Residue-level contacts at the interface:
Residue P1338 in the first protein interacts with residue Q48 in the second protein (closest heavy-atom distance 3.3 Å).
Residue R1332 in the first protein is in contact with residue L37 in the second protein (closest heavy-atom distance 3.9 Å).
Residue K879 in the first protein contacts residue L45 in the second protein (closest heavy-atom distance 3.8 Å).
Residue Y1353 in the first protein is in contact with residue Q47 in the second protein (closest heavy-atom distance 3.2 Å).
Residue E1318 in the first protein is in contact with residue R53 in the second protein (closest heavy-atom distance 3.2 Å).
Residue E1330 in the first protein interacts with residue R64 in the second protein (closest heavy-atom distance 2.6 Å).
Residue L1325 in the first protein is in contact with residue F57 in the second protein (closest heavy-atom distance 3.5 Å).
Residue A512 in the first protein is in contact with residue S40 in the second protein (closest heavy-atom distance 3.5 Å).
Residue R1336 in the first protein contacts residue R53 in the second protein (closest heavy-atom distance 2.5 Å).
Residue L1341 in the first protein is in contact with residue Q47 in the second protein (closest heavy-atom distance 3.9 Å).
Residue P1338 in the first protein is in contact with residue L50 in the second protein (closest heavy-atom distance 3.8 Å).
Residue H1337 in the first protein contacts residue G49 in the second protein (closest heavy-atom distance 2.8 Å).
Residue F507 in the first protein contacts residue E42 in the second protein (closest heavy-atom distance 3.9 Å).
Residue K879 in the first protein contacts residue E42 in the second protein (closest heavy-atom distance 3.6 Å).
Residue L1334 in the first protein contacts residue R53 in the second protein (closest heavy-atom distance 3.1 Å).
Residue S1352 in the first protein contacts residue Q47 in the second protein (closest heavy-atom distance 3.0 Å).
Residue L1333 in the first protein interacts with residue Q48 in the second protein (closest heavy-atom distance 3.4 Å).
Residue E878 in the first protein is in contact with residue Q48 in the second protein (closest heavy-atom distance 2.5 Å).
Residue R503 in the first protein contacts residue M38 in the second protein (closest heavy-atom distance 3.9 Å).
Residue E1330 in the first protein is in contact with residue L60 in the second protein (closest heavy-atom distance 3.6 Å).
Residue N505 in the first protein contacts residue S40 in the second protein (closest heavy-atom distance 3.3 Å).
Residue T508 in the first protein interacts with residue L45 in the second protein (closest heavy-atom distance 3.9 Å).
Residue H1313 in the first protein contacts residue Q47 in the second protein (closest heavy-atom distance 3.0 Å).
Residue Y1353 in the first protein is in contact with residue L45 in the second protein (closest heavy-atom distance 3.8 Å).
Residue L1333 in the first protein is in contact with residue L50 in the second protein (closest heavy-atom distance 2.9 Å).
Residue F507 in the first protein interacts with residue S41 in the second protein (closest heavy-atom distance 3.3 Å).
Residue E1318 in the first protein is in contact with residue P54 in the second protein (closest heavy-atom distance 3.2 Å).
Residue R1336 in the first protein contacts residue C46 in the second protein (closest heavy-atom distance 3.6 Å).
Residue N505 in the first protein interacts with residue T44 in the second protein (closest heavy-atom distance 2.6 Å).
Residue P1329 in the first protein contacts residue E34 in the second protein (closest heavy-atom distance 3.9 Å).
Residue P880 in the first protein contacts residue L45 in the second protein (closest heavy-atom distance 3.4 Å).
Residue K879 in the first protein is in contact with residue N3 in the second protein (closest heavy-atom distance 3.3 Å).
Residue L1322 in the first protein is in contact with residue F57 in the second protein (closest heavy-atom distance 3.8 Å).
Residue E1330 in the first protein interacts with residue L30 in the second protein (closest heavy-atom distance 3.9 Å).
Residue L1325 in the first protein is in contact with residue S61 in the second protein (closest heavy-atom distance 3.9 Å).
Residue T508 in the first protein contacts residue T44 in the second protein (closest heavy-atom distance 3.5 Å).
Residue R1336 in the first protein interacts with residue Q48 in the second protein (closest heavy-atom distance 3.4 Å).
Residue L1325 in the first protein is in contact with residue L60 in the second protein (closest heavy-atom distance 3.9 Å).
Residue L1333 in the first protein interacts with residue Y33 in the second protein (closest heavy-atom distance 3.6 Å).
Residue T508 in the first protein interacts with residue Q47 in the second protein (closest heavy-atom distance 3.9 Å).
Residue P1338 in the first protein contacts residue S51 in the second protein (closest heavy-atom distance 3.8 Å).
Residue P880 in the first protein is in contact with residue Q47 in the second protein (closest heavy-atom distance 3.6 Å).
Residue W1316 in the first protein is in contact with residue R53 in the second protein (closest heavy-atom distance 3.9 Å).
Residue P1338 in the first protein is in contact with residue R53 in the second protein (closest heavy-atom distance 3.9 Å).
Residue D1321 in the first protein contacts residue F57 in the second protein (closest heavy-atom distance 3.3 Å).
Residue Y1328 in the first protein is in contact with residue R64 in the second protein (closest heavy-atom distance 3.4 Å).
Residue K879 in the first protein contacts residue C46 in the second protein (closest heavy-atom distance 2.5 Å).
Residue H1337 in the first protein is in contact with residue Q48 in the second protein (closest heavy-atom distance 3.2 Å).
Residue E878 in the first protein interacts with residue N3 in the second protein (closest heavy-atom distance 3.7 Å).
Residue L1333 in the first protein contacts residue G49 in the second protein (closest heavy-atom distance 3.2 Å).
Residue R1336 in the first protein is in contact with residue Q47 in the second protein (closest heavy-atom distance 3.6 Å).
Residue L1334 in the first protein is in contact with residue F57 in the second protein (closest heavy-atom distance 3.7 Å).
Residue E878 in the first protein interacts with residue L45 in the second protein (closest heavy-atom distance 3.9 Å).
Residue L1333 in the first protein interacts with residue R53 in the second protein (closest heavy-atom distance 3.9 Å).
Residue L1333 in the first protein is in contact with residue I5 in the second protein (closest heavy-atom distance 3.6 Å).
Residue L1335 in the first protein contacts residue R53 in the second protein (closest heavy-atom distance 3.9 Å).
Residue R1336 in the first protein is in contact with residue G49 in the second protein (closest heavy-atom distance 3.2 Å).
Residue E513 in the first protein interacts with residue L37 in the second protein (closest heavy-atom distance 3.5 Å).
Residue F507 in the first protein is in contact with residue L45 in the second protein (closest heavy-atom distance 3.8 Å).
Residue H1337 in the first protein interacts with residue R53 in the second protein (closest heavy-atom distance 3.6 Å).

These two protein chains interact to form a complex.

Sequence of the first protein:
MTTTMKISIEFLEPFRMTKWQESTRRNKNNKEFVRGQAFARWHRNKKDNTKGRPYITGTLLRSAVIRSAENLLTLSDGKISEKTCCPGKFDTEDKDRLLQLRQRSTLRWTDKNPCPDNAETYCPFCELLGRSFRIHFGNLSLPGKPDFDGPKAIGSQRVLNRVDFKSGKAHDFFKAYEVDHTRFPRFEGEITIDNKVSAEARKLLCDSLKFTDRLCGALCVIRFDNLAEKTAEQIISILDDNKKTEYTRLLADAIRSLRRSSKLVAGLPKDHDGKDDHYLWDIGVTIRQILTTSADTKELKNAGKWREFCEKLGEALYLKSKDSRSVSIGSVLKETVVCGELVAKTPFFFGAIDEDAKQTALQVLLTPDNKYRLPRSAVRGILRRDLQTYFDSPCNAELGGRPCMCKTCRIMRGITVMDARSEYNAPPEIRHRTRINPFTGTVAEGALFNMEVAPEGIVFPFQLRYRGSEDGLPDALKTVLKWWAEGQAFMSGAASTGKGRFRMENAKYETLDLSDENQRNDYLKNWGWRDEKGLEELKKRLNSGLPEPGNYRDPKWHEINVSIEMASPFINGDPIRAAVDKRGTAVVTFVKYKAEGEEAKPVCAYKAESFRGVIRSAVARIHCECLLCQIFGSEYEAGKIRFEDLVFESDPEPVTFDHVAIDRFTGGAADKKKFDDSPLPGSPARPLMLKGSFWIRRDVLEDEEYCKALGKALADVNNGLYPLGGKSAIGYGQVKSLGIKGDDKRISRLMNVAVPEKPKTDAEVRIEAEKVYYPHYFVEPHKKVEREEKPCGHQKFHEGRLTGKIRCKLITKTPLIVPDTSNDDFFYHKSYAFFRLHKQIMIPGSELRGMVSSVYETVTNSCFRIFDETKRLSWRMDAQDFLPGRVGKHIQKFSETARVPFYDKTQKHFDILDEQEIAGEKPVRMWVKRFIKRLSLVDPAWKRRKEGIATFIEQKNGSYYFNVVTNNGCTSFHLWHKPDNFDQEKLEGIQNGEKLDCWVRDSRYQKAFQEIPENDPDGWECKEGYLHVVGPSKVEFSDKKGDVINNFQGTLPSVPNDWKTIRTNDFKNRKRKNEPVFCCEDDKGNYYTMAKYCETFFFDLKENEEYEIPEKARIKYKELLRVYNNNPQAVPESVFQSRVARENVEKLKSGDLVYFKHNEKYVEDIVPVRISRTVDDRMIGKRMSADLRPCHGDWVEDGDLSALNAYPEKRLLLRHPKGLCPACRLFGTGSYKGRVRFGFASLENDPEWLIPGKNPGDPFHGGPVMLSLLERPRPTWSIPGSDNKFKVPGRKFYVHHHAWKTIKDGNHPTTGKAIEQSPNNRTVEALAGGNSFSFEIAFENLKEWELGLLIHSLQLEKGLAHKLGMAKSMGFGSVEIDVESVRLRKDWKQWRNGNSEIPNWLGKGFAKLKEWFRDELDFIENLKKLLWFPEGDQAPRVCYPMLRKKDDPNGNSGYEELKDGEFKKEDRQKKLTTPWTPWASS

Sequence of the second protein:
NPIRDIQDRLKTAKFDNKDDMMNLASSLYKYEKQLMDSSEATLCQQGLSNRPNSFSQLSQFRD